Contacts between the two chains:
Residue V32 in chain B is in contact with residue Y127 in chain A (closest heavy-atom distance 3.1 Å).
Residue D117 in chain B is in contact with residue R74 in chain A (closest heavy-atom distance 3.2 Å).
Residue A23 in chain B contacts residue I133 in chain A (closest heavy-atom distance 3.0 Å).
Residue Y127 in chain B interacts with residue V32 in chain A (closest heavy-atom distance 3.3 Å).
Residue E119 in chain B contacts residue F71 in chain A (closest heavy-atom distance 3.1 Å).
Residue K132 in chain B contacts residue A28 in chain A (closest heavy-atom distance 2.9 Å).
Residue K72 in chain B is in contact with residue E119 in chain A (closest heavy-atom distance 2.7 Å).
Residue R30 in chain B contacts residue G130 in chain A (closest heavy-atom distance 2.9 Å).
Residue K112 in chain B contacts residue Y78 in chain A (closest heavy-atom distance 3.4 Å).
Residue R74 in chain B is in contact with residue E119 in chain A (closest heavy-atom distance 3.0 Å).
Residue E134 in chain B contacts residue A23 in chain A (closest heavy-atom distance 3.3 Å).
Residue V126 in chain B contacts residue V32 in chain A (closest heavy-atom distance 3.2 Å).
Residue V70 in chain B interacts with residue K122 in chain A (closest heavy-atom distance 2.4 Å).
Residue G125 in chain B interacts with residue Q37 in chain A (closest heavy-atom distance 3.1 Å).
Residue G34 in chain B is in contact with residue G123 in chain A (closest heavy-atom distance 2.6 Å).
Residue K122 in chain B interacts with residue E68 in chain A (closest heavy-atom distance 3.1 Å).
Residue C113 in chain B interacts with residue C76 in chain A (closest heavy-atom distance 3.0 Å).
Residue G123 in chain B interacts with residue G34 in chain A (closest heavy-atom distance 2.7 Å).
Residue C73 in chain B contacts residue S115 in chain A (closest heavy-atom distance 2.5 Å).
Residue K27 in chain B interacts with residue E134 in chain A (closest heavy-atom distance 2.8 Å).
Residue F107 in chain B contacts residue V85 in chain A (closest heavy-atom distance 3.1 Å).
Residue V85 in chain B interacts with residue F107 in chain A (closest heavy-atom distance 3.3 Å).
Residue A129 in chain B interacts with residue V32 in chain A (closest heavy-atom distance 3.4 Å).
Residue K27 in chain B contacts residue K132 in chain A (closest heavy-atom distance 2.7 Å).
Residue E21 in chain B is in contact with residue K135 in chain A (closest heavy-atom distance 3.0 Å).
Residue G130 in chain B contacts residue R30 in chain A (closest heavy-atom distance 2.8 Å).
Residue R30 in chain B contacts residue A129 in chain A (closest heavy-atom distance 3.1 Å).
Residue K72 in chain B is in contact with residue V121 in chain A (closest heavy-atom distance 3.3 Å).
Residue E68 in chain B interacts with residue K122 in chain A (closest heavy-atom distance 3.3 Å).
Residue R25 in chain B contacts residue E134 in chain A (closest heavy-atom distance 3.0 Å).
Residue K122 in chain B is in contact with residue V70 in chain A (closest heavy-atom distance 2.7 Å).
Residue A23 in chain B contacts residue E134 in chain A (closest heavy-atom distance 3.2 Å).
Residue A106 in chain B is in contact with residue F89 in chain A (closest heavy-atom distance 3.2 Å).
Residue F118 in chain B interacts with residue K72 in chain A (closest heavy-atom distance 3.2 Å).
Residue Y127 in chain B interacts with residue E67 in chain A (closest heavy-atom distance 2.8 Å).
Residue V32 in chain B contacts residue V126 in chain A (closest heavy-atom distance 3.2 Å).
Residue A129 in chain B is in contact with residue R30 in chain A (closest heavy-atom distance 3.0 Å).
Residue A106 in chain B is in contact with residue V85 in chain A (closest heavy-atom distance 2.8 Å).
Residue R25 in chain B interacts with residue I133 in chain A (closest heavy-atom distance 3.3 Å).
Residue V126 in chain B contacts residue V31 in chain A (closest heavy-atom distance 3.3 Å).
Residue I133 in chain B is in contact with residue R25 in chain A (closest heavy-atom distance 3.4 Å).
Residue V126 in chain B contacts residue L6 in chain A (closest heavy-atom distance 3.2 Å).
Residue S24 in chain B contacts residue E134 in chain A (closest heavy-atom distance 2.7 Å).
Residue G125 in chain B contacts residue G34 in chain A (closest heavy-atom distance 3.3 Å).
Residue E119 in chain B is in contact with residue K72 in chain A (closest heavy-atom distance 2.7 Å).
Residue V121 in chain B interacts with residue V70 in chain A (closest heavy-atom distance 3.0 Å).
Residue A28 in chain B interacts with residue K132 in chain A (closest heavy-atom distance 3.1 Å).
Residue E134 in chain B is in contact with residue R25 in chain A (closest heavy-atom distance 3.2 Å).
Residue G34 in chain B is in contact with residue G125 in chain A (closest heavy-atom distance 2.9 Å).
Residue V70 in chain B interacts with residue V121 in chain A (closest heavy-atom distance 2.7 Å).
Residue A69 in chain B is in contact with residue K122 in chain A (closest heavy-atom distance 2.7 Å).
Residue F71 in chain B interacts with residue E119 in chain A (closest heavy-atom distance 3.0 Å).
Residue E67 in chain B interacts with residue Y127 in chain A (closest heavy-atom distance 2.9 Å).
Residue E102 in chain B contacts residue R92 in chain A (closest heavy-atom distance 3.0 Å).
Residue K135 in chain B is in contact with residue E21 in chain A (closest heavy-atom distance 3.1 Å).
Residue K122 in chain B contacts residue A69 in chain A (closest heavy-atom distance 2.7 Å).
Residue G123 in chain B interacts with residue E67 in chain A (closest heavy-atom distance 2.8 Å).
Residue K132 in chain B interacts with residue K27 in chain A (closest heavy-atom distance 2.7 Å).
Residue K122 in chain B is in contact with residue E67 in chain A (closest heavy-atom distance 3.1 Å).
Residue E134 in chain B is in contact with residue S24 in chain A (closest heavy-atom distance 2.6 Å).

Sequence of chain A:
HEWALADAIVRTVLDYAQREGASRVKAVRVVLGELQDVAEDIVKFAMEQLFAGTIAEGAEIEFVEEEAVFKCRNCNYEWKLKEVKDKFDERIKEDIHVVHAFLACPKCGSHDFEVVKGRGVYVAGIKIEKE

These two protein chains interact to form a complex.

Sequence of chain B:
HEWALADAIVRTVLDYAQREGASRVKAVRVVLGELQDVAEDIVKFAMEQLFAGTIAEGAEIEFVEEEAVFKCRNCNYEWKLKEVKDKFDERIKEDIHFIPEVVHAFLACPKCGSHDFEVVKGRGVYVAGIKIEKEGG